Sequence of chain A:
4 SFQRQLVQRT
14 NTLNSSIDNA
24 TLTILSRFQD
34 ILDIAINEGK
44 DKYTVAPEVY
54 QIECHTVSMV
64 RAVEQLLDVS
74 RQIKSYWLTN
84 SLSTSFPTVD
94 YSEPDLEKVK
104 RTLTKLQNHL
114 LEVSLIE

Sequence of chain B:
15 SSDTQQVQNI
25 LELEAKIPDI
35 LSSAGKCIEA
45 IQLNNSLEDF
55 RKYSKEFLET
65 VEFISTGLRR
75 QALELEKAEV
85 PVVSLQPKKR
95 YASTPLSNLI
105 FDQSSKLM

This data describes a binding interaction between two proteins.

Residue-level contacts at the interface:
Residue W80 in chain A contacts residue D17 in chain B (closest heavy-atom distance 3.5 Å).
Residue W80 in chain A contacts residue V21 in chain B (closest heavy-atom distance 3.5 Å).
Residue F31 in chain A contacts residue C41 in chain B (closest heavy-atom distance 3.7 Å).
Residue V102 in chain A interacts with residue S109 in chain B (closest heavy-atom distance 3.8 Å).
Residue W80 in chain A contacts residue E78 in chain B (closest heavy-atom distance 3.3 Å).
Residue Y79 in chain A contacts residue V86 in chain B (closest heavy-atom distance 3.6 Å).
Residue D21 in chain A is in contact with residue R73 in chain B (closest heavy-atom distance 2.5 Å).
Residue I76 in chain A is in contact with residue I24 in chain B (closest heavy-atom distance 3.8 Å).
Residue V10 in chain A is in contact with residue E80 in chain B (closest heavy-atom distance 3.4 Å).
Residue F5 in chain A contacts residue E83 in chain B (closest heavy-atom distance 3.4 Å).
Residue W80 in chain A interacts with residue Q20 in chain B (closest heavy-atom distance 3.3 Å).
Residue T24 in chain A interacts with residue S69 in chain B (closest heavy-atom distance 3.4 Å).
Residue I20 in chain A is in contact with residue S69 in chain B (closest heavy-atom distance 3.8 Å).
Residue R12 in chain A contacts residue L79 in chain B (closest heavy-atom distance 3.3 Å).
Residue L28 in chain A contacts residue L62 in chain B (closest heavy-atom distance 3.8 Å).
Residue P97 in chain A contacts residue F105 in chain B (closest heavy-atom distance 3.5 Å).
Residue V63 in chain A interacts with residue L35 in chain B (closest heavy-atom distance 3.7 Å).
Residue F31 in chain A interacts with residue I42 in chain B (closest heavy-atom distance 3.9 Å).
Residue L28 in chain A is in contact with residue F61 in chain B (closest heavy-atom distance 3.8 Å).
Residue N17 in chain A contacts residue R73 in chain B (closest heavy-atom distance 3.5 Å).
Residue I76 in chain A interacts with residue Q75 in chain B (closest heavy-atom distance 3.6 Å).
Residue S95 in chain A contacts residue D106 in chain B (closest heavy-atom distance 2.7 Å).
Residue I20 in chain A is in contact with residue L72 in chain B (closest heavy-atom distance 3.8 Å).
Residue P97 in chain A contacts residue S109 in chain B (closest heavy-atom distance 3.5 Å).
Residue L70 in chain A interacts with residue I31 in chain B (closest heavy-atom distance 3.3 Å).
Residue T105 in chain A contacts residue M112 in chain B (closest heavy-atom distance 3.4 Å).
Residue L16 in chain A interacts with residue A76 in chain B (closest heavy-atom distance 3.8 Å).
Residue T82 in chain A is in contact with residue S88 in chain B (closest heavy-atom distance 3.8 Å).
Residue R12 in chain A interacts with residue E80 in chain B (closest heavy-atom distance 3.2 Å).
Residue K77 in chain A contacts residue E28 in chain B (closest heavy-atom distance 2.8 Å).
Residue N83 in chain A is in contact with residue V84 in chain B (closest heavy-atom distance 3.7 Å).
Residue V66 in chain A interacts with residue I34 in chain B (closest heavy-atom distance 3.8 Å).
Residue S88 in chain A contacts residue R94 in chain B (closest heavy-atom distance 3.0 Å).
Residue L9 in chain A interacts with residue E80 in chain B (closest heavy-atom distance 3.5 Å).
Residue L9 in chain A contacts residue V84 in chain B (closest heavy-atom distance 3.6 Å).
Residue L9 in chain A is in contact with residue E83 in chain B (closest heavy-atom distance 3.8 Å).
Residue F31 in chain A contacts residue A38 in chain B (closest heavy-atom distance 3.5 Å).
Residue F89 in chain A interacts with residue P99 in chain B (closest heavy-atom distance 3.6 Å).
Residue K77 in chain A contacts residue L25 in chain B (closest heavy-atom distance 3.5 Å).
Residue D93 in chain A interacts with residue N102 in chain B (closest heavy-atom distance 3.0 Å).
Residue T13 in chain A contacts residue E80 in chain B (closest heavy-atom distance 2.9 Å).
Residue W80 in chain A is in contact with residue Q75 in chain B (closest heavy-atom distance 3.4 Å).
Residue T13 in chain A is in contact with residue A76 in chain B (closest heavy-atom distance 3.0 Å).
Residue W80 in chain A contacts residue V84 in chain B (closest heavy-atom distance 3.5 Å).
Residue L35 in chain A is in contact with residue F54 in chain B (closest heavy-atom distance 3.7 Å).
Residue S73 in chain A interacts with residue E28 in chain B (closest heavy-atom distance 2.7 Å).
Residue K77 in chain A contacts residue I24 in chain B (closest heavy-atom distance 3.8 Å).
Residue T91 in chain A interacts with residue P99 in chain B (closest heavy-atom distance 3.2 Å).
Residue I27 in chain A interacts with residue I34 in chain B (closest heavy-atom distance 3.8 Å).
Residue V66 in chain A contacts residue L35 in chain B (closest heavy-atom distance 3.8 Å).
Residue R12 in chain A contacts residue A76 in chain B (closest heavy-atom distance 3.6 Å).
Residue Q8 in chain A is in contact with residue V86 in chain B (closest heavy-atom distance 3.3 Å).
Residue Y94 in chain A contacts residue D106 in chain B (closest heavy-atom distance 3.3 Å).
Residue V66 in chain A interacts with residue I31 in chain B (closest heavy-atom distance 3.8 Å).
Residue Y79 in chain A contacts residue V84 in chain B (closest heavy-atom distance 3.2 Å).
Residue Y79 in chain A interacts with residue L79 in chain B (closest heavy-atom distance 3.8 Å).
Residue W80 in chain A is in contact with residue L79 in chain B (closest heavy-atom distance 3.5 Å).
Residue I27 in chain A is in contact with residue F61 in chain B (closest heavy-atom distance 3.5 Å).
Residue N83 in chain A interacts with residue D17 in chain B (closest heavy-atom distance 2.9 Å).
Residue V102 in chain A interacts with residue M112 in chain B (closest heavy-atom distance 3.7 Å).